Sequence of chain A:
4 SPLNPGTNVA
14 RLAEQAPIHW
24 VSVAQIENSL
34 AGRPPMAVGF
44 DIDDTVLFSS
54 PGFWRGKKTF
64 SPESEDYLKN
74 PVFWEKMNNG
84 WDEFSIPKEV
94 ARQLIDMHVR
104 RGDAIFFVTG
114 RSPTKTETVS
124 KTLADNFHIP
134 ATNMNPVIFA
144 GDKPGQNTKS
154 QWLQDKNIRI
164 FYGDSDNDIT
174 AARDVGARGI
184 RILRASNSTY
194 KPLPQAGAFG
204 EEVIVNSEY

Sequence of chain B:
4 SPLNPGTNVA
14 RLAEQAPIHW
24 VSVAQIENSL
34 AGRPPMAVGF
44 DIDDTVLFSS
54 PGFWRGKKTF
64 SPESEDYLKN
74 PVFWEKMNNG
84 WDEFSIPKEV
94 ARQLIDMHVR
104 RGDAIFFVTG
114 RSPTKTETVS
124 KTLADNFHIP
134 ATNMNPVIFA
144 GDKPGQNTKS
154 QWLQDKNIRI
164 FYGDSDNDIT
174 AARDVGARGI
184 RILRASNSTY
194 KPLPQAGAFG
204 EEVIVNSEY

Contacts between the two chains:
Residue G55 in chain A contacts residue F87 in chain B (closest heavy-atom distance 4.0 Å).
Residue N190 in chain A is in contact with residue F51 in chain B (closest heavy-atom distance 3.5 Å).
Residue I89 in chain A is in contact with residue S53 in chain B (closest heavy-atom distance 3.6 Å).
Residue F87 in chain A is in contact with residue R58 in chain B (closest heavy-atom distance 2.7 Å).
Residue Y212 in chain A interacts with residue N190 in chain B (closest heavy-atom distance 3.9 Å).
Residue W57 in chain A interacts with residue P90 in chain B (closest heavy-atom distance 3.6 Å).
Residue L15 in chain A interacts with residue Q18 in chain B (closest heavy-atom distance 3.6 Å).
Residue K61 in chain A is in contact with residue E86 in chain B (closest heavy-atom distance 2.8 Å).
Residue Y212 in chain A interacts with residue S189 in chain B (closest heavy-atom distance 3.4 Å).
Residue W84 in chain A contacts residue F87 in chain B (closest heavy-atom distance 3.6 Å).
Residue A27 in chain A is in contact with residue L6 in chain B (closest heavy-atom distance 3.6 Å).
Residue E92 in chain A is in contact with residue K194 in chain B (closest heavy-atom distance 4.0 Å).
Residue L15 in chain A is in contact with residue L15 in chain B (closest heavy-atom distance 3.5 Å).
Residue I89 in chain A is in contact with residue N190 in chain B (closest heavy-atom distance 4.2 Å).
Residue A188 in chain A is in contact with residue N190 in chain B (closest heavy-atom distance 3.4 Å).
Residue W57 in chain A contacts residue E86 in chain B (closest heavy-atom distance 3.7 Å).
Residue F87 in chain A interacts with residue P54 in chain B (closest heavy-atom distance 3.3 Å).
Residue N190 in chain A contacts residue I89 in chain B (closest heavy-atom distance 4.2 Å).
Residue F51 in chain A interacts with residue I89 in chain B (closest heavy-atom distance 3.7 Å).
Residue I89 in chain A interacts with residue F51 in chain B (closest heavy-atom distance 3.7 Å).
Residue E86 in chain A contacts residue K61 in chain B (closest heavy-atom distance 2.8 Å).
Residue N190 in chain A interacts with residue A188 in chain B (closest heavy-atom distance 3.4 Å).
Residue Q28 in chain A interacts with residue L6 in chain B (closest heavy-atom distance 2.9 Å).
Residue F87 in chain A contacts residue G55 in chain B (closest heavy-atom distance 4.0 Å).
Residue K194 in chain A interacts with residue E92 in chain B (closest heavy-atom distance 4.0 Å).
Residue A16 in chain A is in contact with residue A16 in chain B (closest heavy-atom distance 3.9 Å).
Residue F51 in chain A interacts with residue N190 in chain B (closest heavy-atom distance 3.5 Å).
Residue W57 in chain A contacts residue R95 in chain B (closest heavy-atom distance 3.5 Å).
Residue N7 in chain A is in contact with residue Q28 in chain B (closest heavy-atom distance 3.2 Å).
Residue E211 in chain A is in contact with residue S189 in chain B (closest heavy-atom distance 3.8 Å).
Residue P54 in chain A interacts with residue P54 in chain B (closest heavy-atom distance 3.3 Å).
Residue E86 in chain A contacts residue W57 in chain B (closest heavy-atom distance 3.7 Å).
Residue P90 in chain A is in contact with residue W57 in chain B (closest heavy-atom distance 3.6 Å).
Residue N31 in chain A interacts with residue L6 in chain B (closest heavy-atom distance 3.8 Å).
Residue T192 in chain A is in contact with residue I89 in chain B (closest heavy-atom distance 4.0 Å).
Residue L6 in chain A contacts residue N31 in chain B (closest heavy-atom distance 3.8 Å).
Residue L6 in chain A interacts with residue A27 in chain B (closest heavy-atom distance 3.6 Å).
Residue P54 in chain A is in contact with residue I89 in chain B (closest heavy-atom distance 3.8 Å).
Residue N190 in chain A contacts residue N190 in chain B (closest heavy-atom distance 2.9 Å).
Residue F87 in chain A is in contact with residue F87 in chain B (closest heavy-atom distance 3.2 Å).
Residue S53 in chain A interacts with residue I89 in chain B (closest heavy-atom distance 3.6 Å).
Residue V12 in chain A contacts residue A16 in chain B (closest heavy-atom distance 3.9 Å).
Residue F51 in chain A interacts with residue F51 in chain B (closest heavy-atom distance 3.5 Å).
Residue W57 in chain A is in contact with residue S88 in chain B (closest heavy-atom distance 3.5 Å).
Residue Q28 in chain A is in contact with residue N7 in chain B (closest heavy-atom distance 3.2 Å).
Residue A16 in chain A contacts residue V12 in chain B (closest heavy-atom distance 3.9 Å).
Residue I89 in chain A is in contact with residue T192 in chain B (closest heavy-atom distance 4.0 Å).
Residue S189 in chain A interacts with residue E211 in chain B (closest heavy-atom distance 3.8 Å).
Residue P54 in chain A is in contact with residue F87 in chain B (closest heavy-atom distance 3.3 Å).
Residue F87 in chain A interacts with residue W84 in chain B (closest heavy-atom distance 3.6 Å).
Residue E86 in chain A is in contact with residue R58 in chain B (closest heavy-atom distance 3.7 Å).
Residue S189 in chain A interacts with residue Y212 in chain B (closest heavy-atom distance 3.4 Å).
Residue R58 in chain A interacts with residue E86 in chain B (closest heavy-atom distance 3.7 Å).
Residue I89 in chain A interacts with residue P54 in chain B (closest heavy-atom distance 3.8 Å).
Residue L6 in chain A is in contact with residue Q28 in chain B (closest heavy-atom distance 2.9 Å).
Residue N190 in chain A interacts with residue Y212 in chain B (closest heavy-atom distance 3.9 Å).
Residue R95 in chain A contacts residue W57 in chain B (closest heavy-atom distance 3.5 Å).
Residue Q18 in chain A is in contact with residue L15 in chain B (closest heavy-atom distance 3.6 Å).
Residue S88 in chain A interacts with residue W57 in chain B (closest heavy-atom distance 3.5 Å).
Residue R58 in chain A interacts with residue F87 in chain B (closest heavy-atom distance 2.7 Å).

The following describes two proteins that form a bound complex.